Sequence of protein 1:
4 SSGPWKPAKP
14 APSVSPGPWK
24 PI

Interface contacts:
Residue P170 in protein 2 is in contact with residue K12 in protein 1 (closest heavy-atom distance 4.4 Å).
Residue E154 in protein 2 is in contact with residue S4 in protein 1 (closest heavy-atom distance 3.4 Å).
Residue P170 in protein 2 interacts with residue A11 in protein 1 (closest heavy-atom distance 2.9 Å).
Residue E161 in protein 2 contacts residue W8 in protein 1 (closest heavy-atom distance 3.2 Å).
Residue V150 in protein 2 contacts residue W8 in protein 1 (closest heavy-atom distance 2.8 Å).
Residue T152 in protein 2 contacts residue S5 in protein 1 (closest heavy-atom distance 2.8 Å).
Residue L173 in protein 2 interacts with residue W8 in protein 1 (closest heavy-atom distance 3.8 Å).
Residue Y63 in protein 2 is in contact with residue P10 in protein 1 (closest heavy-atom distance 3.5 Å).
Residue F169 in protein 2 interacts with residue K12 in protein 1 (closest heavy-atom distance 3.8 Å).
Residue H151 in protein 2 is in contact with residue S5 in protein 1 (closest heavy-atom distance 3.5 Å).
Residue Y63 in protein 2 contacts residue P15 in protein 1 (closest heavy-atom distance 3.6 Å).
Residue K162 in protein 2 contacts residue W8 in protein 1 (closest heavy-atom distance 3.7 Å).
Residue A174 in protein 2 contacts residue K9 in protein 1 (closest heavy-atom distance 4.2 Å).
Residue E59 in protein 2 is in contact with residue P15 in protein 1 (closest heavy-atom distance 4.1 Å).
Residue W171 in protein 2 contacts residue K9 in protein 1 (closest heavy-atom distance 3.3 Å).
Residue P170 in protein 2 contacts residue K9 in protein 1 (closest heavy-atom distance 4.4 Å).
Residue L173 in protein 2 contacts residue G6 in protein 1 (closest heavy-atom distance 3.9 Å).
Residue I172 in protein 2 is in contact with residue A11 in protein 1 (closest heavy-atom distance 4.0 Å).
Residue I172 in protein 2 interacts with residue W8 in protein 1 (closest heavy-atom distance 3.4 Å).
Residue H151 in protein 2 contacts residue S4 in protein 1 (closest heavy-atom distance 4.0 Å).
Residue I172 in protein 2 is in contact with residue P7 in protein 1 (closest heavy-atom distance 4.3 Å).
Residue H151 in protein 2 interacts with residue P7 in protein 1 (closest heavy-atom distance 3.4 Å).
Residue L173 in protein 2 interacts with residue P7 in protein 1 (closest heavy-atom distance 3.7 Å).
Residue L149 in protein 2 is in contact with residue W8 in protein 1 (closest heavy-atom distance 3.3 Å).
Residue Y63 in protein 2 interacts with residue A14 in protein 1 (closest heavy-atom distance 3.5 Å).
Residue V148 in protein 2 is in contact with residue K9 in protein 1 (closest heavy-atom distance 3.5 Å).
Residue Q164 in protein 2 is in contact with residue W8 in protein 1 (closest heavy-atom distance 3.6 Å).
Residue V150 in protein 2 is in contact with residue P7 in protein 1 (closest heavy-atom distance 3.5 Å).
Residue Y63 in protein 2 is in contact with residue P13 in protein 1 (closest heavy-atom distance 3.5 Å).
Residue R153 in protein 2 interacts with residue S5 in protein 1 (closest heavy-atom distance 3.8 Å).
Residue T152 in protein 2 is in contact with residue W8 in protein 1 (closest heavy-atom distance 4.3 Å).
Residue D178 in protein 2 contacts residue K9 in protein 1 (closest heavy-atom distance 4.2 Å).
Residue E81 in protein 2 is in contact with residue S4 in protein 1 (closest heavy-atom distance 3.1 Å).
Residue V150 in protein 2 is in contact with residue S5 in protein 1 (closest heavy-atom distance 4.2 Å).
Residue T147 in protein 2 interacts with residue K9 in protein 1 (closest heavy-atom distance 3.9 Å).
Residue Y37 in protein 2 interacts with residue A14 in protein 1 (closest heavy-atom distance 3.7 Å).
Residue H57 in protein 2 is in contact with residue S16 in protein 1 (closest heavy-atom distance 4.4 Å).
Residue T147 in protein 2 contacts residue P10 in protein 1 (closest heavy-atom distance 4.5 Å).
Residue W171 in protein 2 is in contact with residue P10 in protein 1 (closest heavy-atom distance 3.6 Å).
Residue A174 in protein 2 interacts with residue P7 in protein 1 (closest heavy-atom distance 2.9 Å).
Residue P170 in protein 2 interacts with residue P10 in protein 1 (closest heavy-atom distance 3.6 Å).
Residue H57 in protein 2 contacts residue V17 in protein 1 (closest heavy-atom distance 3.0 Å).
Residue W171 in protein 2 contacts residue A11 in protein 1 (closest heavy-atom distance 4.1 Å).
Residue F146 in protein 2 interacts with residue A14 in protein 1 (closest heavy-atom distance 3.4 Å).
Residue I172 in protein 2 is in contact with residue K9 in protein 1 (closest heavy-atom distance 2.8 Å).
Residue L149 in protein 2 interacts with residue K9 in protein 1 (closest heavy-atom distance 3.8 Å).
Residue W171 in protein 2 interacts with residue W8 in protein 1 (closest heavy-atom distance 3.6 Å).
Residue T152 in protein 2 contacts residue S4 in protein 1 (closest heavy-atom distance 3.0 Å).
Residue A174 in protein 2 contacts residue W8 in protein 1 (closest heavy-atom distance 4.5 Å).
Residue Y63 in protein 2 is in contact with residue K12 in protein 1 (closest heavy-atom distance 2.6 Å).
Residue L149 in protein 2 contacts residue P7 in protein 1 (closest heavy-atom distance 4.2 Å).
Residue I172 in protein 2 interacts with residue P10 in protein 1 (closest heavy-atom distance 4.4 Å).
Residue V148 in protein 2 contacts residue W8 in protein 1 (closest heavy-atom distance 3.6 Å).
Residue D175 in protein 2 is in contact with residue K9 in protein 1 (closest heavy-atom distance 4.4 Å).
Residue T67 in protein 2 is in contact with residue P10 in protein 1 (closest heavy-atom distance 4.0 Å).
Residue E154 in protein 2 contacts residue S5 in protein 1 (closest heavy-atom distance 3.7 Å).
Residue L60 in protein 2 is in contact with residue P15 in protein 1 (closest heavy-atom distance 3.8 Å).
Residue V148 in protein 2 contacts residue P10 in protein 1 (closest heavy-atom distance 3.2 Å).
Residue F169 in protein 2 contacts residue P10 in protein 1 (closest heavy-atom distance 3.7 Å).
Residue Y37 in protein 2 is in contact with residue P15 in protein 1 (closest heavy-atom distance 2.7 Å).

This data describes a binding interaction between two proteins.

Sequence of protein 2:
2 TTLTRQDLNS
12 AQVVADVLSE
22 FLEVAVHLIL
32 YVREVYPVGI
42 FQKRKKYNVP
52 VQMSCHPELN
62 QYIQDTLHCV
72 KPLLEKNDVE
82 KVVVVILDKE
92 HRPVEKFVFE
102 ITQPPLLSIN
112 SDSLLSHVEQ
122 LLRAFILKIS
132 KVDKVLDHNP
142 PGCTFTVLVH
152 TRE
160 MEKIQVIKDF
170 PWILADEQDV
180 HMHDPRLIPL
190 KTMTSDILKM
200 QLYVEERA